Residue-level contacts at the interface:
Residue G197 in protein 2 interacts with residue A5 in protein 1 (closest heavy-atom distance 3.4 Å).
Residue T194 in protein 2 contacts residue W3 in protein 1 (closest heavy-atom distance 3.7 Å).
Residue I248 in protein 2 is in contact with residue A5 in protein 1 (closest heavy-atom distance 3.6 Å).
Residue S199 in protein 2 interacts with residue A5 in protein 1 (closest heavy-atom distance 3.0 Å).
Residue L242 in protein 2 interacts with residue A5 in protein 1 (closest heavy-atom distance 4.6 Å).
Residue G197 in protein 2 interacts with residue W3 in protein 1 (closest heavy-atom distance 3.5 Å).
Residue S199 in protein 2 contacts residue W3 in protein 1 (closest heavy-atom distance 3.4 Å).
Residue Y198 in protein 2 is in contact with residue A5 in protein 1 (closest heavy-atom distance 3.8 Å).
Residue Y198 in protein 2 interacts with residue W3 in protein 1 (closest heavy-atom distance 4.6 Å).
Residue Q246 in protein 2 is in contact with residue A5 in protein 1 (closest heavy-atom distance 3.6 Å).
Residue S199 in protein 2 contacts residue C7 in protein 1 (closest heavy-atom distance 4.6 Å).

This data describes a binding interaction between two proteins.

Sequence of protein 1:
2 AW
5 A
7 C

Sequence of protein 2:
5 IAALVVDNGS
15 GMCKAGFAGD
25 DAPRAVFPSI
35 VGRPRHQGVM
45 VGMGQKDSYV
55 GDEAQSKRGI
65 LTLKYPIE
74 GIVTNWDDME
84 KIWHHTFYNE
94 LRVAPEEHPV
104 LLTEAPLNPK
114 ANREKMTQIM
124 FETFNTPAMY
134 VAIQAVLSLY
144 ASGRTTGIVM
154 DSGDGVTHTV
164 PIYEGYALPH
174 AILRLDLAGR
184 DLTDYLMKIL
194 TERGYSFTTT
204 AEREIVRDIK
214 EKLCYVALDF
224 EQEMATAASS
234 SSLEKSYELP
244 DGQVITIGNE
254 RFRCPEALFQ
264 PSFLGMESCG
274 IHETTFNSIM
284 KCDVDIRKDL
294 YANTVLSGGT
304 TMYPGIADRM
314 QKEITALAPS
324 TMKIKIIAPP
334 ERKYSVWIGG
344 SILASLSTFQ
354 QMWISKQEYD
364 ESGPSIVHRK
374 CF